This data describes a binding interaction between two proteins.

Interface contacts:
Residue H58 in the second protein is in contact with residue T93 in the first protein (closest heavy-atom distance 4.8 Å).
Residue V48 in the second protein contacts residue Q90 in the first protein (closest heavy-atom distance 2.7 Å).
Residue N92 in the second protein interacts with residue I57 in the first protein (closest heavy-atom distance 4.7 Å).
Residue R61 in the second protein contacts residue E94 in the first protein (closest heavy-atom distance 5.0 Å).
Residue H58 in the second protein contacts residue K36 in the first protein (closest heavy-atom distance 3.5 Å).
Residue V56 in the second protein contacts residue S39 in the first protein (closest heavy-atom distance 4.1 Å).
Residue M88 in the second protein is in contact with residue G46 in the first protein (closest heavy-atom distance 4.9 Å).
Residue Q46 in the second protein contacts residue K96 in the first protein (closest heavy-atom distance 3.2 Å).
Residue I62 in the second protein interacts with residue E94 in the first protein (closest heavy-atom distance 4.6 Å).
Residue L51 in the second protein interacts with residue A54 in the first protein (closest heavy-atom distance 4.5 Å).
Residue N92 in the second protein interacts with residue F56 in the first protein (closest heavy-atom distance 2.8 Å).
Residue T47 in the second protein contacts residue E94 in the first protein (closest heavy-atom distance 4.7 Å).
Residue K37 in the second protein is in contact with residue F56 in the first protein (closest heavy-atom distance 3.5 Å).
Residue G39 in the second protein interacts with residue I48 in the first protein (closest heavy-atom distance 4.3 Å).
Residue Q46 in the second protein is in contact with residue G46 in the first protein (closest heavy-atom distance 4.3 Å).
Residue W40 in the second protein contacts residue I48 in the first protein (closest heavy-atom distance 3.7 Å).
Residue L41 in the second protein interacts with residue I41 in the first protein (closest heavy-atom distance 4.4 Å).
Residue V56 in the second protein is in contact with residue V51 in the first protein (closest heavy-atom distance 3.7 Å).
Residue M96 in the second protein interacts with residue I48 in the first protein (closest heavy-atom distance 5.0 Å).
Residue H58 in the second protein contacts residue S37 in the first protein (closest heavy-atom distance 4.5 Å).
Residue V48 in the second protein contacts residue I48 in the first protein (closest heavy-atom distance 4.0 Å).
Residue L41 in the second protein contacts residue I48 in the first protein (closest heavy-atom distance 4.2 Å).
Residue D45 in the second protein is in contact with residue K96 in the first protein (closest heavy-atom distance 2.7 Å).
Residue Q46 in the second protein interacts with residue E88 in the first protein (closest heavy-atom distance 4.0 Å).
Residue V38 in the second protein contacts residue F56 in the first protein (closest heavy-atom distance 4.1 Å).
Residue Q46 in the second protein is in contact with residue I41 in the first protein (closest heavy-atom distance 3.5 Å).
Residue I91 in the second protein is in contact with residue F56 in the first protein (closest heavy-atom distance 4.1 Å).
Residue V48 in the second protein is in contact with residue I41 in the first protein (closest heavy-atom distance 3.6 Å).
Residue M96 in the second protein contacts residue H47 in the first protein (closest heavy-atom distance 3.5 Å).
Residue Q90 in the second protein interacts with residue G46 in the first protein (closest heavy-atom distance 2.6 Å).
Residue Q90 in the second protein contacts residue D45 in the first protein (closest heavy-atom distance 4.7 Å).
Residue G39 in the second protein interacts with residue F56 in the first protein (closest heavy-atom distance 3.8 Å).
Residue A50 in the second protein contacts residue I48 in the first protein (closest heavy-atom distance 4.8 Å).
Residue V48 in the second protein interacts with residue S39 in the first protein (closest heavy-atom distance 4.1 Å).
Residue H58 in the second protein contacts residue S92 in the first protein (closest heavy-atom distance 3.0 Å).
Residue T57 in the second protein contacts residue E94 in the first protein (closest heavy-atom distance 4.0 Å).
Residue M88 in the second protein contacts residue D45 in the first protein (closest heavy-atom distance 4.7 Å).
Residue V56 in the second protein is in contact with residue S37 in the first protein (closest heavy-atom distance 4.0 Å).
Residue N59 in the second protein contacts residue E94 in the first protein (closest heavy-atom distance 2.6 Å).
Residue S94 in the second protein is in contact with residue A58 in the first protein (closest heavy-atom distance 4.3 Å).
Residue Q46 in the second protein is in contact with residue L43 in the first protein (closest heavy-atom distance 3.4 Å).
Residue T93 in the second protein is in contact with residue H47 in the first protein (closest heavy-atom distance 4.7 Å).
Residue H58 in the second protein is in contact with residue E94 in the first protein (closest heavy-atom distance 4.7 Å).
Residue T57 in the second protein is in contact with residue T93 in the first protein (closest heavy-atom distance 4.5 Å).
Residue V56 in the second protein is in contact with residue S92 in the first protein (closest heavy-atom distance 3.2 Å).
Residue H58 in the second protein contacts residue N35 in the first protein (closest heavy-atom distance 3.9 Å).
Residue L41 in the second protein interacts with residue G46 in the first protein (closest heavy-atom distance 3.7 Å).
Residue T47 in the second protein interacts with residue K96 in the first protein (closest heavy-atom distance 4.0 Å).
Residue L51 in the second protein contacts residue V51 in the first protein (closest heavy-atom distance 3.7 Å).
Residue V48 in the second protein contacts residue V51 in the first protein (closest heavy-atom distance 4.3 Å).
Residue Q90 in the second protein interacts with residue I48 in the first protein (closest heavy-atom distance 2.9 Å).
Residue R42 in the second protein is in contact with residue E94 in the first protein (closest heavy-atom distance 3.1 Å).
Residue Q46 in the second protein is in contact with residue Q90 in the first protein (closest heavy-atom distance 3.0 Å).
Residue M96 in the second protein interacts with residue D45 in the first protein (closest heavy-atom distance 3.7 Å).
Residue Q90 in the second protein contacts residue F56 in the first protein (closest heavy-atom distance 3.5 Å).
Residue T57 in the second protein interacts with residue S92 in the first protein (closest heavy-atom distance 3.9 Å).
Residue T47 in the second protein is in contact with residue Q90 in the first protein (closest heavy-atom distance 3.5 Å).
Residue L51 in the second protein interacts with residue F56 in the first protein (closest heavy-atom distance 3.4 Å).
Residue Q90 in the second protein is in contact with residue H47 in the first protein (closest heavy-atom distance 3.9 Å).
Residue N92 in the second protein contacts residue A58 in the first protein (closest heavy-atom distance 3.8 Å).

Sequence of the first protein:
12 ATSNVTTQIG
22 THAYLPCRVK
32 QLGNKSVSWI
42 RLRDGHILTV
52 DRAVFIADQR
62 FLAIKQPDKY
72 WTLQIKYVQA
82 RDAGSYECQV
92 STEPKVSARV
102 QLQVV

Sequence of the second protein:
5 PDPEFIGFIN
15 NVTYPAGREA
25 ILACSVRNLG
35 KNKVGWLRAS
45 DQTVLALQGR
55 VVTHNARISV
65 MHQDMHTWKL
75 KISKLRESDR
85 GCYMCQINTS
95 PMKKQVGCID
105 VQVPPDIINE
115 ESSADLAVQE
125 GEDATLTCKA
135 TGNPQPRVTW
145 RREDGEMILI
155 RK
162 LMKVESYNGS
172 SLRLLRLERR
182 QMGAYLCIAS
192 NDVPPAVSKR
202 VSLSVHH